These two protein chains interact to form a complex.

Sequence of protein 1:
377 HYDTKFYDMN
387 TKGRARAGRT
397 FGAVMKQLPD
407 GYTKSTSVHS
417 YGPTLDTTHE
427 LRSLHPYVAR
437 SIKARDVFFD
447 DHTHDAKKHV

Residue-level contacts at the interface:
Residue R221 in protein 2 interacts with residue R441 in protein 1 (closest heavy-atom distance 3.0 Å).
Residue T80 in protein 2 contacts residue K453 in protein 1 (closest heavy-atom distance 3.4 Å).
Residue R221 in protein 2 is in contact with residue F444 in protein 1 (closest heavy-atom distance 4.8 Å).
Residue R221 in protein 2 contacts residue D442 in protein 1 (closest heavy-atom distance 4.2 Å).
Residue T223 in protein 2 contacts residue F444 in protein 1 (closest heavy-atom distance 4.3 Å).

Sequence of protein 2:
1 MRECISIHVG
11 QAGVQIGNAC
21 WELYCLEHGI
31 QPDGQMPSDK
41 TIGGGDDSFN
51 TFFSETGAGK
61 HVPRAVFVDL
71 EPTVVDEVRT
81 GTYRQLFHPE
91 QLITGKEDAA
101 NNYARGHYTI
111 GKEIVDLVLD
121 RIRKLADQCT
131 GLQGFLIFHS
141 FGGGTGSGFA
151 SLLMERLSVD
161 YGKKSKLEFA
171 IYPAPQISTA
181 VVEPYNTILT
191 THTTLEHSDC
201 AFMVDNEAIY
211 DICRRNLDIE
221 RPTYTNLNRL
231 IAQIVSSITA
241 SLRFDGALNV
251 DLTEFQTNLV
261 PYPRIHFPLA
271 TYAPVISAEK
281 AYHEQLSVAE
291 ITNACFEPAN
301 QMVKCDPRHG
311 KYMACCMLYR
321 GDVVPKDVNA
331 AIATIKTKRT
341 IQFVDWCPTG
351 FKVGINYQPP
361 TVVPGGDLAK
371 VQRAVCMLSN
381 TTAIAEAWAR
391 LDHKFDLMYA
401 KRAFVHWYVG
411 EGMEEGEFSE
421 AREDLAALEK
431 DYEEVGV